Sequence of the first protein:
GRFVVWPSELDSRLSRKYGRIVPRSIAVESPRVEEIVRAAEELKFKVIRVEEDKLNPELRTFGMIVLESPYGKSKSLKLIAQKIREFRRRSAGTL

Sequence of the second protein:
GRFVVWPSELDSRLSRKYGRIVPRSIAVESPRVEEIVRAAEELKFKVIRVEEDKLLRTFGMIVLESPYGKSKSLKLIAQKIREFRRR

This data describes a binding interaction between two proteins.

Interface contacts:
Residue L56 in the first protein contacts residue R50 in the second protein (closest heavy-atom distance 3.5 Å).
Residue K55 in the first protein is in contact with residue R50 in the second protein (closest heavy-atom distance 3.2 Å).
Residue V48 in the first protein is in contact with residue L67 in the second protein (closest heavy-atom distance 3.9 Å).
Residue R50 in the first protein interacts with residue L56 in the second protein (closest heavy-atom distance 3.6 Å).
Residue V51 in the first protein is in contact with residue E53 in the second protein (closest heavy-atom distance 3.8 Å).
Residue L56 in the first protein is in contact with residue I49 in the second protein (closest heavy-atom distance 3.7 Å).
Residue D54 in the first protein interacts with residue E52 in the second protein (closest heavy-atom distance 3.8 Å).
Residue I49 in the first protein interacts with residue K55 in the second protein (closest heavy-atom distance 4.2 Å).
Residue V51 in the first protein contacts residue K55 in the second protein (closest heavy-atom distance 2.8 Å).
Residue E52 in the first protein contacts residue D54 in the second protein (closest heavy-atom distance 4.0 Å).
Residue E53 in the first protein interacts with residue E53 in the second protein (closest heavy-atom distance 3.0 Å).
Residue L67 in the first protein is in contact with residue V48 in the second protein (closest heavy-atom distance 3.7 Å).
Residue K55 in the first protein contacts residue V51 in the second protein (closest heavy-atom distance 2.8 Å).
Residue E52 in the first protein contacts residue K55 in the second protein (closest heavy-atom distance 4.9 Å).
Residue N57 in the first protein is in contact with residue K47 in the second protein (closest heavy-atom distance 3.5 Å).
Residue E52 in the first protein is in contact with residue E53 in the second protein (closest heavy-atom distance 3.4 Å).
Residue I49 in the first protein is in contact with residue L56 in the second protein (closest heavy-atom distance 3.9 Å).
Residue R50 in the first protein is in contact with residue D54 in the second protein (closest heavy-atom distance 2.9 Å).
Residue K55 in the first protein interacts with residue I49 in the second protein (closest heavy-atom distance 4.1 Å).
Residue V51 in the first protein interacts with residue D54 in the second protein (closest heavy-atom distance 3.5 Å).
Residue K55 in the first protein is in contact with residue E52 in the second protein (closest heavy-atom distance 4.9 Å).
Residue D54 in the first protein contacts residue V51 in the second protein (closest heavy-atom distance 3.5 Å).
Residue R50 in the first protein is in contact with residue K55 in the second protein (closest heavy-atom distance 3.3 Å).
Residue L67 in the first protein contacts residue V51 in the second protein (closest heavy-atom distance 4.7 Å).
Residue E53 in the first protein contacts residue E52 in the second protein (closest heavy-atom distance 3.5 Å).
Residue V51 in the first protein interacts with residue L67 in the second protein (closest heavy-atom distance 4.9 Å).
Residue L67 in the first protein interacts with residue I49 in the second protein (closest heavy-atom distance 4.8 Å).
Residue E53 in the first protein contacts residue V51 in the second protein (closest heavy-atom distance 3.8 Å).
Residue N57 in the first protein contacts residue I49 in the second protein (closest heavy-atom distance 3.0 Å).
Residue D54 in the first protein is in contact with residue R50 in the second protein (closest heavy-atom distance 2.9 Å).
Residue I49 in the first protein is in contact with residue L67 in the second protein (closest heavy-atom distance 3.6 Å).
Residue E52 in the first protein is in contact with residue E52 in the second protein (closest heavy-atom distance 2.8 Å).
Residue N57 in the first protein contacts residue R50 in the second protein (closest heavy-atom distance 4.9 Å).
Residue N57 in the first protein is in contact with residue V48 in the second protein (closest heavy-atom distance 3.0 Å).